The following describes two proteins that form a bound complex.

Interface contacts:
Residue N471 in chain A is in contact with residue L163 in chain B (closest heavy-atom distance 4.0 Å).
Residue Y470 in chain A is in contact with residue E168 in chain B (closest heavy-atom distance 4.0 Å).
Residue E483 in chain A contacts residue F159 in chain B (closest heavy-atom distance 3.2 Å).
Residue H402 in chain A contacts residue S177 in chain B (closest heavy-atom distance 3.7 Å).
Residue N471 in chain A interacts with residue K165 in chain B (closest heavy-atom distance 3.6 Å).
Residue F472 in chain A interacts with residue K165 in chain B (closest heavy-atom distance 2.9 Å).
Residue E483 in chain A is in contact with residue Y161 in chain B (closest heavy-atom distance 4.0 Å).
Residue K432 in chain A is in contact with residue S177 in chain B (closest heavy-atom distance 3.3 Å).
Residue D473 in chain A contacts residue L163 in chain B (closest heavy-atom distance 2.5 Å).
Residue S440 in chain A contacts residue R187 in chain B (closest heavy-atom distance 3.0 Å).
Residue V457 in chain A is in contact with residue L163 in chain B (closest heavy-atom distance 3.7 Å).
Residue V478 in chain A is in contact with residue R187 in chain B (closest heavy-atom distance 3.5 Å).
Residue R436 in chain A contacts residue R187 in chain B (closest heavy-atom distance 3.2 Å).
Residue K432 in chain A contacts residue P173 in chain B (closest heavy-atom distance 2.7 Å).
Residue W401 in chain A interacts with residue Y176 in chain B (closest heavy-atom distance 3.5 Å).
Residue N471 in chain A contacts residue E168 in chain B (closest heavy-atom distance 3.4 Å).
Residue W461 in chain A contacts residue P145 in chain B (closest heavy-atom distance 3.7 Å).
Residue S440 in chain A is in contact with residue G183 in chain B (closest heavy-atom distance 3.8 Å).
Residue P439 in chain A interacts with residue G183 in chain B (closest heavy-atom distance 3.5 Å).
Residue M395 in chain A is in contact with residue V174 in chain B (closest heavy-atom distance 3.8 Å).
Residue A476 in chain A interacts with residue Y161 in chain B (closest heavy-atom distance 3.6 Å).
Residue Q429 in chain A interacts with residue M169 in chain B (closest heavy-atom distance 4.2 Å).
Residue V457 in chain A interacts with residue L150 in chain B (closest heavy-atom distance 3.0 Å).
Residue L428 in chain A is in contact with residue P173 in chain B (closest heavy-atom distance 4.0 Å).
Residue Y480 in chain A interacts with residue F155 in chain B (closest heavy-atom distance 4.1 Å).
Residue N471 in chain A contacts residue V164 in chain B (closest heavy-atom distance 3.4 Å).
Residue E482 in chain A interacts with residue Y306 in chain B (closest heavy-atom distance 2.9 Å).
Residue R479 in chain A interacts with residue R305 in chain B (closest heavy-atom distance 3.1 Å).
Residue R479 in chain A is in contact with residue Y161 in chain B (closest heavy-atom distance 3.5 Å).
Residue S398 in chain A interacts with residue Y176 in chain B (closest heavy-atom distance 3.9 Å).
Residue I459 in chain A interacts with residue V149 in chain B (closest heavy-atom distance 2.9 Å).
Residue V457 in chain A is in contact with residue V149 in chain B (closest heavy-atom distance 4.1 Å).
Residue P439 in chain A is in contact with residue E184 in chain B (closest heavy-atom distance 3.4 Å).
Residue L477 in chain A interacts with residue L163 in chain B (closest heavy-atom distance 3.6 Å).
Residue Q394 in chain A interacts with residue V174 in chain B (closest heavy-atom distance 3.8 Å).
Residue F472 in chain A is in contact with residue L163 in chain B (closest heavy-atom distance 3.3 Å).
Residue D475 in chain A contacts residue R187 in chain B (closest heavy-atom distance 3.3 Å).
Residue H402 in chain A interacts with residue Y176 in chain B (closest heavy-atom distance 3.6 Å).
Residue S398 in chain A is in contact with residue V174 in chain B (closest heavy-atom distance 3.1 Å).
Residue D458 in chain A interacts with residue V149 in chain B (closest heavy-atom distance 3.1 Å).
Residue A476 in chain A contacts residue S162 in chain B (closest heavy-atom distance 3.6 Å).
Residue D456 in chain A interacts with residue G151 in chain B (closest heavy-atom distance 3.7 Å).
Residue A462 in chain A interacts with residue P145 in chain B (closest heavy-atom distance 4.1 Å).
Residue L428 in chain A interacts with residue V174 in chain B (closest heavy-atom distance 4.2 Å).
Residue W461 in chain A interacts with residue P146 in chain B (closest heavy-atom distance 3.3 Å).
Residue Y480 in chain A contacts residue Y161 in chain B (closest heavy-atom distance 3.5 Å).
Residue A476 in chain A interacts with residue L163 in chain B (closest heavy-atom distance 3.8 Å).
Residue D473 in chain A contacts residue S162 in chain B (closest heavy-atom distance 3.9 Å).
Residue D458 in chain A is in contact with residue R148 in chain B (closest heavy-atom distance 3.3 Å).
Residue D456 in chain A is in contact with residue L150 in chain B (closest heavy-atom distance 3.6 Å).
Residue I459 in chain A interacts with residue R148 in chain B (closest heavy-atom distance 3.4 Å).
Residue V484 in chain A contacts residue P146 in chain B (closest heavy-atom distance 3.9 Å).
Residue D473 in chain A is in contact with residue K165 in chain B (closest heavy-atom distance 3.6 Å).
Residue D456 in chain A interacts with residue G152 in chain B (closest heavy-atom distance 3.4 Å).
Residue V457 in chain A contacts residue G151 in chain B (closest heavy-atom distance 3.3 Å).
Residue V457 in chain A is in contact with residue G152 in chain B (closest heavy-atom distance 3.8 Å).
Residue I437 in chain A is in contact with residue R187 in chain B (closest heavy-atom distance 3.4 Å).
Residue W461 in chain A interacts with residue P147 in chain B (closest heavy-atom distance 3.7 Å).
Residue D460 in chain A contacts residue R148 in chain B (closest heavy-atom distance 3.1 Å).
Residue P469 in chain A contacts residue V164 in chain B (closest heavy-atom distance 3.8 Å).

Sequence of chain B:
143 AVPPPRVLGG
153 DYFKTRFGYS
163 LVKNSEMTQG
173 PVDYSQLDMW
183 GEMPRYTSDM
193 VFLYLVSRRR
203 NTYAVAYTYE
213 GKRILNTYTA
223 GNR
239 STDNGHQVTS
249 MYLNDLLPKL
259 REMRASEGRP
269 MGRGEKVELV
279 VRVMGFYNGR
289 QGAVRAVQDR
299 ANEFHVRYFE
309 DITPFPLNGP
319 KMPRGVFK

Sequence of chain A:
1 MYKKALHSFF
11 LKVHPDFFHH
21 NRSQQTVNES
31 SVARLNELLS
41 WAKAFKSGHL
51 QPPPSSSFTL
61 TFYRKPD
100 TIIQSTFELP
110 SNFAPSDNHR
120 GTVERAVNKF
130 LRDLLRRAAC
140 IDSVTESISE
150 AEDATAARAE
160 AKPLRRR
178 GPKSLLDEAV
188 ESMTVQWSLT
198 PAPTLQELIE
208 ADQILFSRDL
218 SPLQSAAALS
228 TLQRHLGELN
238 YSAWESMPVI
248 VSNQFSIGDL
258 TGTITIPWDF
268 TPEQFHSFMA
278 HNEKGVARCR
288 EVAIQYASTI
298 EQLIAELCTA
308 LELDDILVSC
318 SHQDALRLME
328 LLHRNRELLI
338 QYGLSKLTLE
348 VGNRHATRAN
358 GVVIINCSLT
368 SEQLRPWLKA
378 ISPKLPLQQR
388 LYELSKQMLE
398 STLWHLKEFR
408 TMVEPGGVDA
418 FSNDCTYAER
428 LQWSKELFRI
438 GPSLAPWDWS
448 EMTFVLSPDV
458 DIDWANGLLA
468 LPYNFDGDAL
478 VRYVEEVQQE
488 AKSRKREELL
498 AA